Sequence of protein 1:
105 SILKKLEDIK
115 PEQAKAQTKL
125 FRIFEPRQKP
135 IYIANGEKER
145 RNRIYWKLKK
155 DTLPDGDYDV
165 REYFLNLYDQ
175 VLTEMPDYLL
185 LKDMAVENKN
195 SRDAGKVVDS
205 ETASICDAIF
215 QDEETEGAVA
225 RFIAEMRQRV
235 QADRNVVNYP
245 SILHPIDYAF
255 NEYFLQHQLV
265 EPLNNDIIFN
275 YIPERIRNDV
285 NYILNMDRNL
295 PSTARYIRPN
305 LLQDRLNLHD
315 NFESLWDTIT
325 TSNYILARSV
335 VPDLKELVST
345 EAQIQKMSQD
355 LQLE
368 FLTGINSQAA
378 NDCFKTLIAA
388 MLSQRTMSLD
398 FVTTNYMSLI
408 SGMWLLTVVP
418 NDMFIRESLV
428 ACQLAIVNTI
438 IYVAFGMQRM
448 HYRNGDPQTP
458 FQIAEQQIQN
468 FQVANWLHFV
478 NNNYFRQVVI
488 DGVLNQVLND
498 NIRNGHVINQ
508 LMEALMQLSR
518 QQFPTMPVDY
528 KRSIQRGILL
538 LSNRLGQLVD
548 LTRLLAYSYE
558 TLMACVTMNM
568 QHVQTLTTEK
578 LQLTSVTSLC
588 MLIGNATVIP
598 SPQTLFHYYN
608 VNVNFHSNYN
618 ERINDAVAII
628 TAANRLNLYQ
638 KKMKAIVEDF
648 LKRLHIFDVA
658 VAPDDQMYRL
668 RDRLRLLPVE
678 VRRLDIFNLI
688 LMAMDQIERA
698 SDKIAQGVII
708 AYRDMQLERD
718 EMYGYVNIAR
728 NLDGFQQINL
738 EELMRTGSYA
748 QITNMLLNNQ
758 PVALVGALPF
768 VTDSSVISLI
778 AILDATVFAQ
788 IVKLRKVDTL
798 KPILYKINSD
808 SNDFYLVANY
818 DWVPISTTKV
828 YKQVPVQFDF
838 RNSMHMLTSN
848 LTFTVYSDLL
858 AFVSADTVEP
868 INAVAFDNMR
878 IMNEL

Contacts between the two chains:
Residue Q466 in protein 1 contacts residue I39 in protein 2 (closest heavy-atom distance 3.0 Å).
Residue Q466 in protein 1 interacts with residue L65 in protein 2 (closest heavy-atom distance 3.3 Å).
Residue Q464 in protein 1 interacts with residue T68 in protein 2 (closest heavy-atom distance 3.9 Å).
Residue Q463 in protein 1 interacts with residue Q32 in protein 2 (closest heavy-atom distance 3.2 Å).
Residue F468 in protein 1 contacts residue R126 in protein 2 (closest heavy-atom distance 3.3 Å).

The following describes two proteins that form a bound complex.

Sequence of protein 2:
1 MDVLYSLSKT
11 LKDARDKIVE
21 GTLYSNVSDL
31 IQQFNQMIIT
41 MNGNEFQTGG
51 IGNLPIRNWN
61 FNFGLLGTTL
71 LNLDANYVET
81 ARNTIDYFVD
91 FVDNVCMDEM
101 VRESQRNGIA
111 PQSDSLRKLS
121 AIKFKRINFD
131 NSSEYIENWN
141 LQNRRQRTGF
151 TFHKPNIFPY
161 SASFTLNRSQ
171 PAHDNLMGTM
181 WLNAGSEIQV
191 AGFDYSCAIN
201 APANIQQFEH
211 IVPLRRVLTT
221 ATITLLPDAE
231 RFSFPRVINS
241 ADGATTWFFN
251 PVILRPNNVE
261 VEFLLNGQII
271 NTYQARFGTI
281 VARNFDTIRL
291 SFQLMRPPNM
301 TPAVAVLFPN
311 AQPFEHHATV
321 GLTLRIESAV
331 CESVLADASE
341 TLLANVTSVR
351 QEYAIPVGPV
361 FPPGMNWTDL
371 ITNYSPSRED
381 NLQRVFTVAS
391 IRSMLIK